Sequence of chain A:
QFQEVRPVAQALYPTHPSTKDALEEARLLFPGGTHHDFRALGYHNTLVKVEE

Sequence of chain B:
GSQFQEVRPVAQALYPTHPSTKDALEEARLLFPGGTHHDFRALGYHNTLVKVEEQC

Residue-level contacts at the interface:
Residue D40 in chain B interacts with residue F33 in chain A (closest heavy-atom distance 3.4 Å).
Residue L52 in chain B interacts with residue H49 in chain A (closest heavy-atom distance 3.6 Å).
Residue V8 in chain B interacts with residue T22 in chain A (closest heavy-atom distance 2.8 Å).
Residue V11 in chain B is in contact with residue H49 in chain A (closest heavy-atom distance 3.0 Å).
Residue A12 in chain B contacts residue N50 in chain A (closest heavy-atom distance 3.5 Å).
Residue G1 in chain B is in contact with residue E27 in chain A (closest heavy-atom distance 3.7 Å).
Residue E7 in chain B interacts with residue S21 in chain A (closest heavy-atom distance 3.2 Å).
Residue H49 in chain B interacts with residue R9 in chain A (closest heavy-atom distance 3.0 Å).
Residue K23 in chain B interacts with residue F5 in chain A (closest heavy-atom distance 3.4 Å).
Residue S21 in chain B interacts with residue T51 in chain A (closest heavy-atom distance 3.4 Å).
Residue R9 in chain B contacts residue H49 in chain A (closest heavy-atom distance 3.1 Å).
Residue A44 in chain B contacts residue L32 in chain A (closest heavy-atom distance 3.7 Å).
Residue H49 in chain B is in contact with residue V11 in chain A (closest heavy-atom distance 2.9 Å).
Residue F5 in chain B contacts residue F41 in chain A (closest heavy-atom distance 3.5 Å).
Residue F41 in chain B interacts with residue F5 in chain A (closest heavy-atom distance 3.6 Å).
Residue F33 in chain B contacts residue D40 in chain A (closest heavy-atom distance 3.5 Å).
Residue N50 in chain B is in contact with residue P17 in chain A (closest heavy-atom distance 3.1 Å).
Residue P10 in chain B is in contact with residue E57 in chain A (closest heavy-atom distance 3.6 Å).
Residue F33 in chain B contacts residue F41 in chain A (closest heavy-atom distance 3.5 Å).
Residue L52 in chain B contacts residue L52 in chain A (closest heavy-atom distance 3.7 Å).
Residue N50 in chain B interacts with residue Q13 in chain A (closest heavy-atom distance 2.8 Å).
Residue A25 in chain B interacts with residue Y48 in chain A (closest heavy-atom distance 3.7 Å).
Residue Q13 in chain B interacts with residue N50 in chain A (closest heavy-atom distance 2.8 Å).
Residue V8 in chain B is in contact with residue H49 in chain A (closest heavy-atom distance 3.4 Å).
Residue H49 in chain B is in contact with residue L52 in chain A (closest heavy-atom distance 3.7 Å).
Residue F41 in chain B contacts residue F33 in chain A (closest heavy-atom distance 3.5 Å).
Residue R43 in chain B interacts with residue P17 in chain A (closest heavy-atom distance 3.7 Å).
Residue L32 in chain B contacts residue A44 in chain A (closest heavy-atom distance 3.6 Å).
Residue Y16 in chain B contacts residue N50 in chain A (closest heavy-atom distance 3.1 Å).
Residue T22 in chain B is in contact with residue Y48 in chain A (closest heavy-atom distance 3.5 Å).
Residue H49 in chain B interacts with residue V8 in chain A (closest heavy-atom distance 3.4 Å).
Residue F5 in chain B contacts residue K23 in chain A (closest heavy-atom distance 2.8 Å).
Residue E7 in chain B is in contact with residue K23 in chain A (closest heavy-atom distance 2.9 Å).
Residue N50 in chain B interacts with residue A12 in chain A (closest heavy-atom distance 3.5 Å).
Residue N50 in chain B interacts with residue Y16 in chain A (closest heavy-atom distance 3.1 Å).
Residue F33 in chain B interacts with residue G35 in chain A (closest heavy-atom distance 3.5 Å).
Residue Q4 in chain B is in contact with residue H38 in chain A (closest heavy-atom distance 3.6 Å).
Residue Y48 in chain B interacts with residue A25 in chain A (closest heavy-atom distance 3.7 Å).
Residue P17 in chain B contacts residue G47 in chain A (closest heavy-atom distance 3.4 Å).
Residue F5 in chain B is in contact with residue H38 in chain A (closest heavy-atom distance 3.5 Å).
Residue H38 in chain B interacts with residue Q4 in chain A (closest heavy-atom distance 3.7 Å).
Residue Q13 in chain B is in contact with residue H49 in chain A (closest heavy-atom distance 3.7 Å).
Residue T18 in chain B is in contact with residue K54 in chain A (closest heavy-atom distance 3.7 Å).
Residue P17 in chain B is in contact with residue N50 in chain A (closest heavy-atom distance 3.1 Å).
Residue T22 in chain B interacts with residue T51 in chain A (closest heavy-atom distance 3.7 Å).
Residue H49 in chain B is in contact with residue Y48 in chain A (closest heavy-atom distance 2.7 Å).
Residue P10 in chain B is in contact with residue V53 in chain A (closest heavy-atom distance 3.7 Å).
Residue S21 in chain B is in contact with residue E7 in chain A (closest heavy-atom distance 3.4 Å).
Residue N50 in chain B contacts residue T18 in chain A (closest heavy-atom distance 3.5 Å).
Residue T51 in chain B contacts residue A25 in chain A (closest heavy-atom distance 3.6 Å).
Residue Y48 in chain B interacts with residue H49 in chain A (closest heavy-atom distance 2.7 Å).
Residue E7 in chain B interacts with residue T22 in chain A (closest heavy-atom distance 2.9 Å).
Residue G47 in chain B interacts with residue P17 in chain A (closest heavy-atom distance 3.4 Å).
Residue T22 in chain B is in contact with residue E7 in chain A (closest heavy-atom distance 3.3 Å).
Residue T51 in chain B interacts with residue H19 in chain A (closest heavy-atom distance 2.9 Å).
Residue T51 in chain B contacts residue T22 in chain A (closest heavy-atom distance 3.7 Å).
Residue T22 in chain B is in contact with residue V8 in chain A (closest heavy-atom distance 2.8 Å).
Residue Y48 in chain B is in contact with residue T22 in chain A (closest heavy-atom distance 3.6 Å).
Residue T51 in chain B interacts with residue S21 in chain A (closest heavy-atom distance 3.3 Å).
Residue H19 in chain B is in contact with residue T51 in chain A (closest heavy-atom distance 2.9 Å).

This data describes a binding interaction between two proteins.